The following describes two proteins that form a bound complex.

Sequence of the first protein:
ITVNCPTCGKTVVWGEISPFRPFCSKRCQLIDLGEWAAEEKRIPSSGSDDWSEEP

Sequence of the second protein:
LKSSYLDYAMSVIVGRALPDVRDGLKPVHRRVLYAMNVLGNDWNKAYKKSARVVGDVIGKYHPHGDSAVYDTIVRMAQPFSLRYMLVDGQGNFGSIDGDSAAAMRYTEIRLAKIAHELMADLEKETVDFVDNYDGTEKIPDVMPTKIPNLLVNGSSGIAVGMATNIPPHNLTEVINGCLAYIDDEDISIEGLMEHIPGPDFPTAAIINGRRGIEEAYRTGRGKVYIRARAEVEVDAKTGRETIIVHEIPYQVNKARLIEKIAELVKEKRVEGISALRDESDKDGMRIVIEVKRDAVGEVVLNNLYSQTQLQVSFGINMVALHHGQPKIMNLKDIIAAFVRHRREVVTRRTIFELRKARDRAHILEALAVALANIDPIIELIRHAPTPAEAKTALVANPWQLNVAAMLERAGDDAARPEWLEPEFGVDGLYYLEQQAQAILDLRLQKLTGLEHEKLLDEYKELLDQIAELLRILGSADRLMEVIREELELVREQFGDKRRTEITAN

Residue-level contacts at the interface:
Residue R121 in the second protein contacts residue D57 in the first protein (closest heavy-atom distance 4.1 Å).
Residue R121 in the second protein contacts residue S56 in the first protein (closest heavy-atom distance 3.8 Å).
Residue G81 in the second protein contacts residue S60 in the first protein (closest heavy-atom distance 4.2 Å).
Residue V70 in the second protein is in contact with residue W59 in the first protein (closest heavy-atom distance 4.5 Å).
Residue D82 in the second protein is in contact with residue E61 in the first protein (closest heavy-atom distance 2.7 Å).
Residue M120 in the second protein contacts residue W59 in the first protein (closest heavy-atom distance 4.0 Å).
Residue H80 in the second protein is in contact with residue E61 in the first protein (closest heavy-atom distance 2.8 Å).
Residue M120 in the second protein is in contact with residue D57 in the first protein (closest heavy-atom distance 4.5 Å).
Residue H80 in the second protein contacts residue W59 in the first protein (closest heavy-atom distance 4.7 Å).
Residue D82 in the second protein contacts residue E62 in the first protein (closest heavy-atom distance 4.5 Å).
Residue G81 in the second protein is in contact with residue E61 in the first protein (closest heavy-atom distance 2.8 Å).
Residue S83 in the second protein is in contact with residue W59 in the first protein (closest heavy-atom distance 4.1 Å).
Residue G81 in the second protein contacts residue E62 in the first protein (closest heavy-atom distance 3.7 Å).
Residue G81 in the second protein is in contact with residue W59 in the first protein (closest heavy-atom distance 3.3 Å).
Residue D82 in the second protein interacts with residue W59 in the first protein (closest heavy-atom distance 4.2 Å).
Residue I74 in the second protein is in contact with residue W59 in the first protein (closest heavy-atom distance 3.3 Å).
Residue S83 in the second protein contacts residue E62 in the first protein (closest heavy-atom distance 2.0 Å).
Residue A119 in the second protein contacts residue D57 in the first protein (closest heavy-atom distance 4.2 Å).